Residue-level contacts at the interface:
Residue R56 in chain B interacts with residue V60 in chain A (closest heavy-atom distance 3.7 Å).
Residue V62 in chain B is in contact with residue V60 in chain A (closest heavy-atom distance 3.9 Å).
Residue S76 in chain B is in contact with residue E56 in chain A (closest heavy-atom distance 4.3 Å).
Residue V62 in chain B contacts residue V59 in chain A (closest heavy-atom distance 3.5 Å).
Residue V73 in chain B is in contact with residue V60 in chain A (closest heavy-atom distance 3.4 Å).
Residue V63 in chain B contacts residue V59 in chain A (closest heavy-atom distance 3.2 Å).
Residue V62 in chain B contacts residue V61 in chain A (closest heavy-atom distance 4.2 Å).
Residue F72 in chain B contacts residue F48 in chain A (closest heavy-atom distance 4.5 Å).
Residue V73 in chain B interacts with residue E56 in chain A (closest heavy-atom distance 4.1 Å).
Residue P61 in chain B contacts residue D62 in chain A (closest heavy-atom distance 3.9 Å).
Residue V74 in chain B contacts residue E56 in chain A (closest heavy-atom distance 3.0 Å).
Residue Q52 in chain B contacts residue V61 in chain A (closest heavy-atom distance 3.6 Å).
Residue F72 in chain B contacts residue G58 in chain A (closest heavy-atom distance 3.9 Å).
Residue P61 in chain B is in contact with residue V61 in chain A (closest heavy-atom distance 2.8 Å).
Residue I67 in chain B is in contact with residue I45 in chain A (closest heavy-atom distance 4.0 Å).
Residue Q70 in chain B interacts with residue K44 in chain A (closest heavy-atom distance 4.1 Å).
Residue A53 in chain B is in contact with residue V61 in chain A (closest heavy-atom distance 3.7 Å).
Residue S76 in chain B is in contact with residue G58 in chain A (closest heavy-atom distance 4.9 Å).
Residue I67 in chain B contacts residue Y49 in chain A (closest heavy-atom distance 4.5 Å).
Residue P61 in chain B is in contact with residue V60 in chain A (closest heavy-atom distance 3.7 Å).
Residue V73 in chain B contacts residue G58 in chain A (closest heavy-atom distance 3.2 Å).
Residue I67 in chain B is in contact with residue F48 in chain A (closest heavy-atom distance 4.1 Å).
Residue I67 in chain B interacts with residue K44 in chain A (closest heavy-atom distance 3.8 Å).
Residue P61 in chain B is in contact with residue V59 in chain A (closest heavy-atom distance 4.9 Å).
Residue T68 in chain B is in contact with residue K44 in chain A (closest heavy-atom distance 5.0 Å).
Residue P60 in chain B is in contact with residue V60 in chain A (closest heavy-atom distance 4.1 Å).
Residue V74 in chain B contacts residue I57 in chain A (closest heavy-atom distance 4.7 Å).
Residue V73 in chain B interacts with residue V61 in chain A (closest heavy-atom distance 4.0 Å).
Residue V74 in chain B is in contact with residue G58 in chain A (closest heavy-atom distance 4.5 Å).
Residue F72 in chain B is in contact with residue I57 in chain A (closest heavy-atom distance 3.2 Å).
Residue V73 in chain B is in contact with residue V59 in chain A (closest heavy-atom distance 3.8 Å).
Residue P60 in chain B interacts with residue D62 in chain A (closest heavy-atom distance 3.2 Å).
Residue K75 in chain B contacts residue E56 in chain A (closest heavy-atom distance 3.2 Å).
Residue V73 in chain B is in contact with residue I57 in chain A (closest heavy-atom distance 3.4 Å).
Residue V63 in chain B interacts with residue V61 in chain A (closest heavy-atom distance 3.7 Å).
Residue P66 in chain B interacts with residue F48 in chain A (closest heavy-atom distance 3.6 Å).

Sequence of chain A:
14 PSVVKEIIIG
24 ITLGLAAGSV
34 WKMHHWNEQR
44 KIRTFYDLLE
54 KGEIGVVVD

The following describes two proteins that form a bound complex.

Sequence of chain B:
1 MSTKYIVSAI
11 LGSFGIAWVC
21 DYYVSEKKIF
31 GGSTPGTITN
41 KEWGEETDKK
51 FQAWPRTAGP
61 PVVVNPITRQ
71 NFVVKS